The following describes two proteins that form a bound complex.

Sequence of chain B:
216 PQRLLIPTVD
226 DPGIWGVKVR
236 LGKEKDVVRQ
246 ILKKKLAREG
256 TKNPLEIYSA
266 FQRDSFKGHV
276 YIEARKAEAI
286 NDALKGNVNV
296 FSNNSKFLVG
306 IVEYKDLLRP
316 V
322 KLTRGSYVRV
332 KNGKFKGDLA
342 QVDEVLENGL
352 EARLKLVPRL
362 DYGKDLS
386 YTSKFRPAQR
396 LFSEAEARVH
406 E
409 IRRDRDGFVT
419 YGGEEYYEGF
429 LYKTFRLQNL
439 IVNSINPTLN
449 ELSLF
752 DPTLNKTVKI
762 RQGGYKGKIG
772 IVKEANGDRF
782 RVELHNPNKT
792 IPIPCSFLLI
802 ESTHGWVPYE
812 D

Residue-level contacts at the interface:
Residue K281 in chain B contacts residue N32 in chain A (closest heavy-atom distance 4.8 Å).
Residue E283 in chain B is in contact with residue N32 in chain A (closest heavy-atom distance 4.8 Å).
Residue A282 in chain B interacts with residue N32 in chain A (closest heavy-atom distance 3.7 Å).
Residue K301 in chain B interacts with residue D34 in chain A (closest heavy-atom distance 4.9 Å).

Sequence of chain A:
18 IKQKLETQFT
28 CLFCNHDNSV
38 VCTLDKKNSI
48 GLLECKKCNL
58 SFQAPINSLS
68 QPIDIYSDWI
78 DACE